Sequence of the first protein:
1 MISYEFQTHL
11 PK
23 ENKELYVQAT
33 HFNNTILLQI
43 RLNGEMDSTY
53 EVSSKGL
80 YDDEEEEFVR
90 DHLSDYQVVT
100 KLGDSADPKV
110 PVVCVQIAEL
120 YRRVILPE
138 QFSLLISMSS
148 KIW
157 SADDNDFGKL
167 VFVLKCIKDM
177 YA

These two protein chains interact to form a complex.

Residue-level contacts at the interface:
Residue T51 in the first protein contacts residue Y62 in the second protein (closest heavy-atom distance 4.0 Å).
Residue Q30 in the first protein interacts with residue I27 in the second protein (closest heavy-atom distance 4.1 Å).
Residue F34 in the first protein is in contact with residue S57 in the second protein (closest heavy-atom distance 3.3 Å).
Residue T32 in the first protein is in contact with residue I27 in the second protein (closest heavy-atom distance 3.9 Å).
Residue Q30 in the first protein interacts with residue T8 in the second protein (closest heavy-atom distance 4.1 Å).
Residue M48 in the first protein interacts with residue P40 in the second protein (closest heavy-atom distance 3.6 Å).
Residue L101 in the first protein interacts with residue Y116 in the second protein (closest heavy-atom distance 3.5 Å).
Residue F34 in the first protein contacts residue V44 in the second protein (closest heavy-atom distance 3.9 Å).
Residue L39 in the first protein interacts with residue L59 in the second protein (closest heavy-atom distance 4.0 Å).
Residue L142 in the first protein interacts with residue L59 in the second protein (closest heavy-atom distance 4.0 Å).
Residue T51 in the first protein is in contact with residue L88 in the second protein (closest heavy-atom distance 3.6 Å).
Residue E47 in the first protein contacts residue K38 in the second protein (closest heavy-atom distance 3.4 Å).
Residue R43 in the first protein contacts residue P40 in the second protein (closest heavy-atom distance 2.9 Å).
Residue N36 in the first protein interacts with residue L59 in the second protein (closest heavy-atom distance 2.9 Å).
Residue M48 in the first protein interacts with residue Y116 in the second protein (closest heavy-atom distance 3.3 Å).
Residue S3 in the first protein is in contact with residue T8 in the second protein (closest heavy-atom distance 3.9 Å).
Residue T32 in the first protein interacts with residue V44 in the second protein (closest heavy-atom distance 4.1 Å).
Residue R43 in the first protein is in contact with residue V6 in the second protein (closest heavy-atom distance 3.9 Å).
Residue L39 in the first protein interacts with residue T118 in the second protein (closest heavy-atom distance 3.2 Å).
Residue Y28 in the first protein contacts residue V6 in the second protein (closest heavy-atom distance 3.8 Å).
Residue F34 in the first protein contacts residue T118 in the second protein (closest heavy-atom distance 3.9 Å).
Residue G46 in the first protein contacts residue V6 in the second protein (closest heavy-atom distance 3.3 Å).
Residue N45 in the first protein interacts with residue L5 in the second protein (closest heavy-atom distance 3.8 Å).
Residue Q7 in the first protein interacts with residue M4 in the second protein (closest heavy-atom distance 3.2 Å).
Residue M1 in the first protein is in contact with residue D25 in the second protein (closest heavy-atom distance 3.2 Å).
Residue Y28 in the first protein contacts residue M4 in the second protein (closest heavy-atom distance 3.6 Å).
Residue G46 in the first protein is in contact with residue P40 in the second protein (closest heavy-atom distance 3.3 Å).
Residue F34 in the first protein interacts with residue S58 in the second protein (closest heavy-atom distance 3.9 Å).
Residue F34 in the first protein is in contact with residue L59 in the second protein (closest heavy-atom distance 3.7 Å).
Residue N36 in the first protein interacts with residue S58 in the second protein (closest heavy-atom distance 3.5 Å).
Residue F34 in the first protein contacts residue S120 in the second protein (closest heavy-atom distance 3.9 Å).
Residue R43 in the first protein interacts with residue T29 in the second protein (closest heavy-atom distance 3.7 Å).
Residue N45 in the first protein contacts residue I39 in the second protein (closest heavy-atom distance 3.9 Å).
Residue N35 in the first protein is in contact with residue S56 in the second protein (closest heavy-atom distance 2.7 Å).
Residue M1 in the first protein is in contact with residue I27 in the second protein (closest heavy-atom distance 3.9 Å).
Residue N35 in the first protein interacts with residue S57 in the second protein (closest heavy-atom distance 2.7 Å).
Residue S3 in the first protein interacts with residue I27 in the second protein (closest heavy-atom distance 4.0 Å).
Residue Q41 in the first protein is in contact with residue S42 in the second protein (closest heavy-atom distance 3.1 Å).
Residue L142 in the first protein contacts residue Y62 in the second protein (closest heavy-atom distance 3.5 Å).
Residue M48 in the first protein contacts residue S42 in the second protein (closest heavy-atom distance 3.4 Å).
Residue T37 in the first protein interacts with residue L59 in the second protein (closest heavy-atom distance 3.4 Å).
Residue R43 in the first protein contacts residue S42 in the second protein (closest heavy-atom distance 2.8 Å).
Residue K100 in the first protein is in contact with residue L88 in the second protein (closest heavy-atom distance 2.8 Å).
Residue K100 in the first protein is in contact with residue L89 in the second protein (closest heavy-atom distance 4.1 Å).
Residue Y28 in the first protein interacts with residue T8 in the second protein (closest heavy-atom distance 2.3 Å).
Residue Q41 in the first protein interacts with residue T29 in the second protein (closest heavy-atom distance 3.1 Å).
Residue R43 in the first protein contacts residue I39 in the second protein (closest heavy-atom distance 3.6 Å).
Residue S144 in the first protein is in contact with residue Y62 in the second protein (closest heavy-atom distance 2.7 Å).
Residue G46 in the first protein is in contact with residue I39 in the second protein (closest heavy-atom distance 3.5 Å).
Residue E5 in the first protein contacts residue T8 in the second protein (closest heavy-atom distance 3.9 Å).
Residue L101 in the first protein interacts with residue Y64 in the second protein (closest heavy-atom distance 3.6 Å).
Residue T51 in the first protein interacts with residue Y116 in the second protein (closest heavy-atom distance 3.6 Å).
Residue S144 in the first protein interacts with residue Y116 in the second protein (closest heavy-atom distance 4.0 Å).
Residue Y28 in the first protein interacts with residue T29 in the second protein (closest heavy-atom distance 4.1 Å).
Residue E26 in the first protein interacts with residue M4 in the second protein (closest heavy-atom distance 3.5 Å).
Residue D49 in the first protein interacts with residue Y116 in the second protein (closest heavy-atom distance 4.0 Å).
Residue E26 in the first protein interacts with residue L5 in the second protein (closest heavy-atom distance 2.9 Å).
Residue E53 in the first protein interacts with residue L89 in the second protein (closest heavy-atom distance 3.2 Å).
Residue L142 in the first protein contacts residue L89 in the second protein (closest heavy-atom distance 4.0 Å).
Residue L39 in the first protein is in contact with residue Y62 in the second protein (closest heavy-atom distance 3.5 Å).

Sequence of the second protein:
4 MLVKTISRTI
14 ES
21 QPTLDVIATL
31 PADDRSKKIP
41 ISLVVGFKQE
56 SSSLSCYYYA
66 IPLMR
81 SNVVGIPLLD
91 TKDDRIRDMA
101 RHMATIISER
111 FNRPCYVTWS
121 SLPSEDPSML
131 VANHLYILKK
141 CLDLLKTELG